Sequence of protein 2:
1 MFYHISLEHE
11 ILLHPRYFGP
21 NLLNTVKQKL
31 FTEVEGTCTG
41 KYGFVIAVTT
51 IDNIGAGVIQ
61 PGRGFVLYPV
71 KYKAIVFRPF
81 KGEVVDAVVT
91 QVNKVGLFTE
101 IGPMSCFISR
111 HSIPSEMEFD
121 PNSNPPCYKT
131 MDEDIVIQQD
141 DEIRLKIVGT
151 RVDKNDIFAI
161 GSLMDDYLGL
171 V

The following describes two proteins that form a bound complex.

Contacts between the two chains:
Residue L481 in protein 1 is in contact with residue K29 in protein 2 (closest heavy-atom distance 3.1 Å).
Residue L481 in protein 1 interacts with residue Y17 in protein 2 (closest heavy-atom distance 2.9 Å).
Residue L481 in protein 1 contacts residue L13 in protein 2 (closest heavy-atom distance 3.1 Å).
Residue G480 in protein 1 interacts with residue H14 in protein 2 (closest heavy-atom distance 4.5 Å).
Residue G477 in protein 1 contacts residue Y17 in protein 2 (closest heavy-atom distance 4.9 Å).
Residue L481 in protein 1 interacts with residue H14 in protein 2 (closest heavy-atom distance 3.2 Å).
Residue L482 in protein 1 is in contact with residue Y17 in protein 2 (closest heavy-atom distance 3.7 Å).
Residue L481 in protein 1 is in contact with residue E33 in protein 2 (closest heavy-atom distance 4.6 Å).
Residue L482 in protein 1 interacts with residue T25 in protein 2 (closest heavy-atom distance 4.4 Å).
Residue E479 in protein 1 contacts residue H14 in protein 2 (closest heavy-atom distance 3.0 Å).
Residue G480 in protein 1 is in contact with residue Y17 in protein 2 (closest heavy-atom distance 3.2 Å).
Residue L482 in protein 1 is in contact with residue T32 in protein 2 (closest heavy-atom distance 3.9 Å).
Residue L481 in protein 1 interacts with residue I11 in protein 2 (closest heavy-atom distance 4.1 Å).
Residue L481 in protein 1 contacts residue L12 in protein 2 (closest heavy-atom distance 2.9 Å).
Residue M476 in protein 1 is in contact with residue Y17 in protein 2 (closest heavy-atom distance 3.9 Å).
Residue L482 in protein 1 contacts residue K29 in protein 2 (closest heavy-atom distance 3.7 Å).
Residue L482 in protein 1 interacts with residue Q28 in protein 2 (closest heavy-atom distance 4.5 Å).
Residue P483 in protein 1 interacts with residue T32 in protein 2 (closest heavy-atom distance 4.1 Å).

Sequence of protein 1:
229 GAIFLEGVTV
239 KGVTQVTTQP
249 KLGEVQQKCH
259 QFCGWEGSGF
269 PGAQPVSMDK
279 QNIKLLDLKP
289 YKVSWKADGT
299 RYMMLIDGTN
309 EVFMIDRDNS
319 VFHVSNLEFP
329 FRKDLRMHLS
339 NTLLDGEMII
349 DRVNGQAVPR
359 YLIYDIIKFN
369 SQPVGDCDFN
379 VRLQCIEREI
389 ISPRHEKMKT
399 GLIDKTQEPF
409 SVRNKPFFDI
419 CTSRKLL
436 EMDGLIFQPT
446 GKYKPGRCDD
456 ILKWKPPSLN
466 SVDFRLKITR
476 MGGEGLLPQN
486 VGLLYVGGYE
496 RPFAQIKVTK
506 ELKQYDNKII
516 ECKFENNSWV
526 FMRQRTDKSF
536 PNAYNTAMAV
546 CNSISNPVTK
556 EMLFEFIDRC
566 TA